Sequence of chain B:
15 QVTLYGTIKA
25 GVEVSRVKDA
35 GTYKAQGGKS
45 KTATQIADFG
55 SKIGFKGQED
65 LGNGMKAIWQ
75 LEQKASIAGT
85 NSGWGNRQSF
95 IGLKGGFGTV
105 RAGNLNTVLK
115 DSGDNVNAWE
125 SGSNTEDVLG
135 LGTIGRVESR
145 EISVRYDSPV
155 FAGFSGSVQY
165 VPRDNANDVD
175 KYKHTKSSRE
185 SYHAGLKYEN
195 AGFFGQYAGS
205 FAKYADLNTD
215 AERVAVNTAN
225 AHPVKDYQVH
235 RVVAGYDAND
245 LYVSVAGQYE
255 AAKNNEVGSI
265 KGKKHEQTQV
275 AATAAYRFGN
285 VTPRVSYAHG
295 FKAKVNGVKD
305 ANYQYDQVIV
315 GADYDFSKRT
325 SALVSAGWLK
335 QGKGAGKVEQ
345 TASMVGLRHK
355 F

Sequence of chain A:
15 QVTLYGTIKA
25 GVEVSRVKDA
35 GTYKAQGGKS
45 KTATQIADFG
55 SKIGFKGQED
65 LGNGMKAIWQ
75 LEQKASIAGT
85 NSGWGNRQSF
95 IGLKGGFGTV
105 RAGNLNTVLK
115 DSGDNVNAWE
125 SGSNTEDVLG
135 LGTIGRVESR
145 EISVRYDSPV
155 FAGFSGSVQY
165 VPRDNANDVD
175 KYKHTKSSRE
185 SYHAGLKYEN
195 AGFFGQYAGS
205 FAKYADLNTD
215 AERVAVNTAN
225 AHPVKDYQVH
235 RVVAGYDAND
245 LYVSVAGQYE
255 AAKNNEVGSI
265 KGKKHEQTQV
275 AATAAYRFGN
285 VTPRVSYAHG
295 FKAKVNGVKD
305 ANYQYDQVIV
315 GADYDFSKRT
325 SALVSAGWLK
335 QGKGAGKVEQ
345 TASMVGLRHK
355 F

The following describes two proteins that form a bound complex.

Interface contacts:
Residue I95 in chain A contacts residue H353 in chain B (closest heavy-atom distance 3.9 Å).
Residue W88 in chain A is in contact with residue W88 in chain B (closest heavy-atom distance 3.5 Å).
Residue W88 in chain A interacts with residue G87 in chain B (closest heavy-atom distance 3.0 Å).
Residue E63 in chain A interacts with residue S321 in chain B (closest heavy-atom distance 2.9 Å).
Residue N169 in chain A is in contact with residue Q49 in chain B (closest heavy-atom distance 3.6 Å).
Residue I95 in chain A interacts with residue L351 in chain B (closest heavy-atom distance 3.8 Å).
Residue F59 in chain A interacts with residue L18 in chain B (closest heavy-atom distance 3.9 Å).
Residue Y176 in chain A interacts with residue N128 in chain B (closest heavy-atom distance 3.0 Å).
Residue W88 in chain A is in contact with residue N85 in chain B (closest heavy-atom distance 3.1 Å).
Residue V16 in chain A is in contact with residue L18 in chain B (closest heavy-atom distance 3.8 Å).
Residue Y176 in chain A interacts with residue Y37 in chain B (closest heavy-atom distance 3.3 Å).
Residue S93 in chain A is in contact with residue I81 in chain B (closest heavy-atom distance 3.6 Å).
Residue D172 in chain A interacts with residue Q49 in chain B (closest heavy-atom distance 2.8 Å).
Residue Y176 in chain A is in contact with residue S29 in chain B (closest heavy-atom distance 2.7 Å).
Residue E63 in chain A is in contact with residue H353 in chain B (closest heavy-atom distance 3.4 Å).
Residue K175 in chain A interacts with residue N128 in chain B (closest heavy-atom distance 3.0 Å).
Residue D168 in chain A is in contact with residue T48 in chain B (closest heavy-atom distance 2.9 Å).
Residue W88 in chain A interacts with residue I57 in chain B (closest heavy-atom distance 3.7 Å).
Residue N108 in chain A is in contact with residue I81 in chain B (closest heavy-atom distance 3.0 Å).
Residue L65 in chain A contacts residue T324 in chain B (closest heavy-atom distance 3.9 Å).
Residue P166 in chain A contacts residue I50 in chain B (closest heavy-atom distance 3.8 Å).
Residue L65 in chain A interacts with residue F320 in chain B (closest heavy-atom distance 3.9 Å).
Residue D168 in chain A contacts residue A47 in chain B (closest heavy-atom distance 3.1 Å).
Residue L75 in chain A is in contact with residue I22 in chain B (closest heavy-atom distance 4.0 Å).
Residue N169 in chain A interacts with residue I50 in chain B (closest heavy-atom distance 2.9 Å).
Residue W73 in chain A is in contact with residue I22 in chain B (closest heavy-atom distance 3.6 Å).
Residue K175 in chain A contacts residue Q49 in chain B (closest heavy-atom distance 3.6 Å).
Residue W73 in chain A interacts with residue F355 in chain B (closest heavy-atom distance 3.6 Å).
Residue Y176 in chain A interacts with residue S44 in chain B (closest heavy-atom distance 3.5 Å).
Residue M69 in chain A interacts with residue F320 in chain B (closest heavy-atom distance 3.5 Å).
Residue I95 in chain A contacts residue I81 in chain B (closest heavy-atom distance 3.6 Å).
Residue I146 in chain A interacts with residue A82 in chain B (closest heavy-atom distance 3.4 Å).
Residue K177 in chain A contacts residue Y37 in chain B (closest heavy-atom distance 3.7 Å).
Residue A71 in chain A is in contact with residue T324 in chain B (closest heavy-atom distance 3.8 Å).
Residue K175 in chain A is in contact with residue A47 in chain B (closest heavy-atom distance 3.1 Å).
Residue A106 in chain A contacts residue I81 in chain B (closest heavy-atom distance 3.6 Å).
Residue F59 in chain A interacts with residue I57 in chain B (closest heavy-atom distance 3.8 Å).
Residue G89 in chain A contacts residue G83 in chain B (closest heavy-atom distance 3.2 Å).
Residue W88 in chain A interacts with residue G83 in chain B (closest heavy-atom distance 3.4 Å).
Residue W88 in chain A is in contact with residue K78 in chain B (closest heavy-atom distance 3.6 Å).
Residue E63 in chain A contacts residue T324 in chain B (closest heavy-atom distance 2.6 Å).
Residue L75 in chain A interacts with residue A79 in chain B (closest heavy-atom distance 3.6 Å).
Residue G87 in chain A is in contact with residue N85 in chain B (closest heavy-atom distance 3.4 Å).
Residue H178 in chain A contacts residue T46 in chain B (closest heavy-atom distance 3.5 Å).
Residue Y176 in chain A contacts residue A47 in chain B (closest heavy-atom distance 3.8 Å).
Residue V148 in chain A is in contact with residue I50 in chain B (closest heavy-atom distance 3.7 Å).
Residue G107 in chain A interacts with residue I81 in chain B (closest heavy-atom distance 3.9 Å).
Residue P166 in chain A is in contact with residue T48 in chain B (closest heavy-atom distance 4.0 Å).
Residue S147 in chain A contacts residue I50 in chain B (closest heavy-atom distance 3.4 Å).
Residue Y176 in chain A interacts with residue V31 in chain B (closest heavy-atom distance 4.0 Å).
Residue W88 in chain A contacts residue Q77 in chain B (closest heavy-atom distance 3.7 Å).
Residue W73 in chain A contacts residue H353 in chain B (closest heavy-atom distance 3.3 Å).
Residue I95 in chain A is in contact with residue I22 in chain B (closest heavy-atom distance 3.5 Å).
Residue F94 in chain A is in contact with residue I81 in chain B (closest heavy-atom distance 3.9 Å).
Residue Y176 in chain A is in contact with residue K45 in chain B (closest heavy-atom distance 2.9 Å).
Residue W88 in chain A is in contact with residue A79 in chain B (closest heavy-atom distance 4.0 Å).
Residue D168 in chain A is in contact with residue Q49 in chain B (closest heavy-atom distance 2.9 Å).
Residue G87 in chain A is in contact with residue S86 in chain B (closest heavy-atom distance 3.6 Å).
Residue H178 in chain A contacts residue K45 in chain B (closest heavy-atom distance 3.5 Å).
Residue E63 in chain A contacts residue R323 in chain B (closest heavy-atom distance 3.8 Å).